These two protein chains interact to form a complex.

Sequence of protein 1:
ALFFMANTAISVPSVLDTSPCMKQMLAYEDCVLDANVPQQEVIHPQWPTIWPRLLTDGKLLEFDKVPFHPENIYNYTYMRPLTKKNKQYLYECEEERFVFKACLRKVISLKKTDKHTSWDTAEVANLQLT

Interface contacts:
Residue Y186 in protein 2 is in contact with residue M865 in protein 1 (closest heavy-atom distance 5.0 Å).
Residue Y186 in protein 2 interacts with residue T868 in protein 1 (closest heavy-atom distance 3.0 Å).
Residue T188 in protein 2 is in contact with residue T868 in protein 1 (closest heavy-atom distance 3.6 Å).
Residue Y186 in protein 2 is in contact with residue N867 in protein 1 (closest heavy-atom distance 3.5 Å).
Residue W179 in protein 2 contacts residue F863 in protein 1 (closest heavy-atom distance 3.5 Å).
Residue N185 in protein 2 is in contact with residue A866 in protein 1 (closest heavy-atom distance 5.0 Å).
Residue Y186 in protein 2 is in contact with residue F863 in protein 1 (closest heavy-atom distance 4.0 Å).
Residue Y186 in protein 2 contacts residue L862 in protein 1 (closest heavy-atom distance 3.8 Å).
Residue Y187 in protein 2 contacts residue I870 in protein 1 (closest heavy-atom distance 3.7 Å).
Residue Y187 in protein 2 contacts residue T868 in protein 1 (closest heavy-atom distance 3.5 Å).
Residue T188 in protein 2 contacts residue A869 in protein 1 (closest heavy-atom distance 4.2 Å).
Residue Y186 in protein 2 contacts residue A866 in protein 1 (closest heavy-atom distance 3.5 Å).
Residue M182 in protein 2 interacts with residue A866 in protein 1 (closest heavy-atom distance 3.7 Å).
Residue T188 in protein 2 is in contact with residue N867 in protein 1 (closest heavy-atom distance 3.2 Å).
Residue Y187 in protein 2 contacts residue N867 in protein 1 (closest heavy-atom distance 4.3 Å).
Residue N185 in protein 2 is in contact with residue N867 in protein 1 (closest heavy-atom distance 2.9 Å).

Sequence of protein 2:
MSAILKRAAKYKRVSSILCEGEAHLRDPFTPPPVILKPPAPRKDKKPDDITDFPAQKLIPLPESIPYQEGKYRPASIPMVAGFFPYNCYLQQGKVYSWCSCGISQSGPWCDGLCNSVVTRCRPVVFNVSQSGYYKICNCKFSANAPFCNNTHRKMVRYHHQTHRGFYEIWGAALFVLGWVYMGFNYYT